Sequence of the second protein:
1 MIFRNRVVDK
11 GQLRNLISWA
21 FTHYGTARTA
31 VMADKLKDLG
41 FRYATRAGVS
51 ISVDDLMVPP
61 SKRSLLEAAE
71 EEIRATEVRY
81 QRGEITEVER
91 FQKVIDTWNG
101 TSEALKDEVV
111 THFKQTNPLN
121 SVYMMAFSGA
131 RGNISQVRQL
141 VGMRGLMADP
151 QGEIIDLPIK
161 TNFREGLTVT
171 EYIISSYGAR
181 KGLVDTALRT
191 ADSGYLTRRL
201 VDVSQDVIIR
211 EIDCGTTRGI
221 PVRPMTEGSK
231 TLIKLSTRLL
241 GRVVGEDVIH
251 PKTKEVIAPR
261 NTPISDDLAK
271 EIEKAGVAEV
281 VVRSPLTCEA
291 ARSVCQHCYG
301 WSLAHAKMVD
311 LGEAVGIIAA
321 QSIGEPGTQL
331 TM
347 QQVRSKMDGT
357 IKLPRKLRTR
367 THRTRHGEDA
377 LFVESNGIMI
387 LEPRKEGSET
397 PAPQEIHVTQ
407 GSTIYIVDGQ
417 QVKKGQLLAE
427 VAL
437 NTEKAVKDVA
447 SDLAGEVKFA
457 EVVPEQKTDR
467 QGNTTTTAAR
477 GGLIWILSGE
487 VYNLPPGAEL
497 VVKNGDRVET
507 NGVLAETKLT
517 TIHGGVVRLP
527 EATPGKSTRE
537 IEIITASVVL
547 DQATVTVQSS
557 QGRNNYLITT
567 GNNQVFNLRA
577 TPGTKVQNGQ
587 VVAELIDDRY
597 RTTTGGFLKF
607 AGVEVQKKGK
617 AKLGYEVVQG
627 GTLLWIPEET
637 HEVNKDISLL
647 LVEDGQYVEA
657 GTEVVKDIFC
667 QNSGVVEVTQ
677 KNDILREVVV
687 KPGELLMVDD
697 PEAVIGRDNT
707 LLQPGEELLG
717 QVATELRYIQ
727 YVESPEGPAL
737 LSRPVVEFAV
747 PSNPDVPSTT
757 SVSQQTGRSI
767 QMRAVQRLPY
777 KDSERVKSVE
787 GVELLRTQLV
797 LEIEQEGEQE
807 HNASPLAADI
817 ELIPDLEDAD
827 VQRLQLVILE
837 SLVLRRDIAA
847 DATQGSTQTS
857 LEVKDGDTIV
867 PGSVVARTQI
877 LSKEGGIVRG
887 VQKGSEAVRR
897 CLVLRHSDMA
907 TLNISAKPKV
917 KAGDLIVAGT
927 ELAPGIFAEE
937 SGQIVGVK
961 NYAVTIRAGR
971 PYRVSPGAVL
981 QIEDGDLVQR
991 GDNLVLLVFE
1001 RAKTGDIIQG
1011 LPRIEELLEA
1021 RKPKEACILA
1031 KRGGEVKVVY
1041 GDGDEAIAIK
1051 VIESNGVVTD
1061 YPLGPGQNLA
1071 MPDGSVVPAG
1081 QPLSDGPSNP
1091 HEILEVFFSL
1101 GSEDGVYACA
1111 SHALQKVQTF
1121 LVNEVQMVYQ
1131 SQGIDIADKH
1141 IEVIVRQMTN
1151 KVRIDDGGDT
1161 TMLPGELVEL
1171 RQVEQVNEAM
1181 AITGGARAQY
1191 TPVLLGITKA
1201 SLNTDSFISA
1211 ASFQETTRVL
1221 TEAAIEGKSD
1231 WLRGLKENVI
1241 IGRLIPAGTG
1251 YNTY

Residue-level contacts at the interface:
Residue Y172 in the second protein contacts residue I434 in the first protein (closest heavy-atom distance 3.0 Å).
Residue R131 in the second protein contacts residue L888 in the first protein (closest heavy-atom distance 3.3 Å).
Residue A47 in the second protein is in contact with residue D970 in the first protein (closest heavy-atom distance 3.0 Å).
Residue I173 in the second protein interacts with residue I535 in the first protein (closest heavy-atom distance 3.1 Å).
Residue R559 in the second protein interacts with residue K105 in the first protein (closest heavy-atom distance 2.8 Å).
Residue L167 in the second protein is in contact with residue E547 in the first protein (closest heavy-atom distance 3.0 Å).
Residue R180 in the second protein contacts residue I423 in the first protein (closest heavy-atom distance 3.0 Å).
Residue S50 in the second protein is in contact with residue M692 in the first protein (closest heavy-atom distance 3.0 Å).
Residue Y172 in the second protein contacts residue L546 in the first protein (closest heavy-atom distance 3.2 Å).
Residue V49 in the second protein is in contact with residue M692 in the first protein (closest heavy-atom distance 2.8 Å).
Residue R1243 in the second protein contacts residue Q1036 in the first protein (closest heavy-atom distance 2.8 Å).
Residue I173 in the second protein interacts with residue Y428 in the first protein (closest heavy-atom distance 2.6 Å).
Residue G166 in the second protein contacts residue E547 in the first protein (closest heavy-atom distance 3.3 Å).
Residue L157 in the second protein interacts with residue F517 in the first protein (closest heavy-atom distance 1.7 Å).
Residue A1247 in the second protein is in contact with residue A1031 in the first protein (closest heavy-atom distance 3.4 Å).
Residue L1235 in the second protein is in contact with residue E1027 in the first protein (closest heavy-atom distance 2.7 Å).
Residue R164 in the second protein is in contact with residue R930 in the first protein (closest heavy-atom distance 2.5 Å).
Residue S50 in the second protein interacts with residue Y691 in the first protein (closest heavy-atom distance 2.7 Å).
Residue L1244 in the second protein is in contact with residue A1032 in the first protein (closest heavy-atom distance 3.3 Å).
Residue I318 in the second protein interacts with residue A1028 in the first protein (closest heavy-atom distance 2.5 Å).
Residue E165 in the second protein is in contact with residue E927 in the first protein (closest heavy-atom distance 3.3 Å).
Residue R46 in the second protein interacts with residue D970 in the first protein (closest heavy-atom distance 2.5 Å).
Residue Q321 in the second protein interacts with residue W1024 in the first protein (closest heavy-atom distance 2.8 Å).
Residue F41 in the second protein interacts with residue G696 in the first protein (closest heavy-atom distance 3.3 Å).
Residue T45 in the second protein interacts with residue F969 in the first protein (closest heavy-atom distance 2.7 Å).
Residue D156 in the second protein interacts with residue F517 in the first protein (closest heavy-atom distance 2.9 Å).
Residue L140 in the second protein interacts with residue P891 in the first protein (closest heavy-atom distance 3.1 Å).
Residue L167 in the second protein contacts residue F920 in the first protein (closest heavy-atom distance 3.1 Å).
Residue T45 in the second protein contacts residue E695 in the first protein (closest heavy-atom distance 2.7 Å).
Residue G48 in the second protein contacts residue R971 in the first protein (closest heavy-atom distance 2.5 Å).
Residue L1244 in the second protein contacts residue Q1036 in the first protein (closest heavy-atom distance 2.8 Å).
Residue V49 in the second protein is in contact with residue R971 in the first protein (closest heavy-atom distance 2.3 Å).
Residue E165 in the second protein contacts residue D921 in the first protein (closest heavy-atom distance 2.9 Å).
Residue G166 in the second protein interacts with residue H548 in the first protein (closest heavy-atom distance 2.9 Å).
Residue R131 in the second protein contacts residue G889 in the first protein (closest heavy-atom distance 3.3 Å).
Residue I1241 in the second protein is in contact with residue F1071 in the first protein (closest heavy-atom distance 3.2 Å).
Residue T45 in the second protein contacts residue W694 in the first protein (closest heavy-atom distance 2.9 Å).
Residue R180 in the second protein contacts residue T436 in the first protein (closest heavy-atom distance 2.6 Å).
Residue I1241 in the second protein interacts with residue P1068 in the first protein (closest heavy-atom distance 2.8 Å).
Residue I155 in the second protein contacts residue F517 in the first protein (closest heavy-atom distance 3.4 Å).
Residue S176 in the second protein contacts residue P433 in the first protein (closest heavy-atom distance 3.2 Å).
Residue R42 in the second protein contacts residue R964 in the first protein (closest heavy-atom distance 3.0 Å).
Residue Q557 in the second protein interacts with residue T107 in the first protein (closest heavy-atom distance 3.4 Å).
Residue R164 in the second protein is in contact with residue H548 in the first protein (closest heavy-atom distance 3.4 Å).
Residue Q557 in the second protein interacts with residue E106 in the first protein (closest heavy-atom distance 3.0 Å).
Residue F41 in the second protein interacts with residue E695 in the first protein (closest heavy-atom distance 3.3 Å).
Residue R46 in the second protein contacts residue F969 in the first protein (closest heavy-atom distance 3.2 Å).
Residue Q139 in the second protein is in contact with residue M894 in the first protein (closest heavy-atom distance 2.5 Å).
Residue R131 in the second protein is in contact with residue S892 in the first protein (closest heavy-atom distance 2.9 Å).
Residue G1242 in the second protein contacts residue Q1036 in the first protein (closest heavy-atom distance 2.2 Å).
Residue Y172 in the second protein contacts residue A551 in the first protein (closest heavy-atom distance 3.1 Å).
Residue A179 in the second protein is in contact with residue N552 in the first protein (closest heavy-atom distance 3.0 Å).
Residue T45 in the second protein interacts with residue P693 in the first protein (closest heavy-atom distance 3.0 Å).
Residue R180 in the second protein interacts with residue P433 in the first protein (closest heavy-atom distance 3.1 Å).
Residue I51 in the second protein interacts with residue V899 in the first protein (closest heavy-atom distance 3.3 Å).
Residue S175 in the second protein contacts residue A551 in the first protein (closest heavy-atom distance 3.0 Å).
Residue R131 in the second protein interacts with residue N886 in the first protein (closest heavy-atom distance 3.4 Å).
Residue S50 in the second protein interacts with residue P887 in the first protein (closest heavy-atom distance 2.8 Å).
Residue Q557 in the second protein is in contact with residue K105 in the first protein (closest heavy-atom distance 2.3 Å).
Residue E165 in the second protein is in contact with residue H548 in the first protein (closest heavy-atom distance 2.2 Å).

The following describes two proteins that form a bound complex.

Sequence of the first protein:
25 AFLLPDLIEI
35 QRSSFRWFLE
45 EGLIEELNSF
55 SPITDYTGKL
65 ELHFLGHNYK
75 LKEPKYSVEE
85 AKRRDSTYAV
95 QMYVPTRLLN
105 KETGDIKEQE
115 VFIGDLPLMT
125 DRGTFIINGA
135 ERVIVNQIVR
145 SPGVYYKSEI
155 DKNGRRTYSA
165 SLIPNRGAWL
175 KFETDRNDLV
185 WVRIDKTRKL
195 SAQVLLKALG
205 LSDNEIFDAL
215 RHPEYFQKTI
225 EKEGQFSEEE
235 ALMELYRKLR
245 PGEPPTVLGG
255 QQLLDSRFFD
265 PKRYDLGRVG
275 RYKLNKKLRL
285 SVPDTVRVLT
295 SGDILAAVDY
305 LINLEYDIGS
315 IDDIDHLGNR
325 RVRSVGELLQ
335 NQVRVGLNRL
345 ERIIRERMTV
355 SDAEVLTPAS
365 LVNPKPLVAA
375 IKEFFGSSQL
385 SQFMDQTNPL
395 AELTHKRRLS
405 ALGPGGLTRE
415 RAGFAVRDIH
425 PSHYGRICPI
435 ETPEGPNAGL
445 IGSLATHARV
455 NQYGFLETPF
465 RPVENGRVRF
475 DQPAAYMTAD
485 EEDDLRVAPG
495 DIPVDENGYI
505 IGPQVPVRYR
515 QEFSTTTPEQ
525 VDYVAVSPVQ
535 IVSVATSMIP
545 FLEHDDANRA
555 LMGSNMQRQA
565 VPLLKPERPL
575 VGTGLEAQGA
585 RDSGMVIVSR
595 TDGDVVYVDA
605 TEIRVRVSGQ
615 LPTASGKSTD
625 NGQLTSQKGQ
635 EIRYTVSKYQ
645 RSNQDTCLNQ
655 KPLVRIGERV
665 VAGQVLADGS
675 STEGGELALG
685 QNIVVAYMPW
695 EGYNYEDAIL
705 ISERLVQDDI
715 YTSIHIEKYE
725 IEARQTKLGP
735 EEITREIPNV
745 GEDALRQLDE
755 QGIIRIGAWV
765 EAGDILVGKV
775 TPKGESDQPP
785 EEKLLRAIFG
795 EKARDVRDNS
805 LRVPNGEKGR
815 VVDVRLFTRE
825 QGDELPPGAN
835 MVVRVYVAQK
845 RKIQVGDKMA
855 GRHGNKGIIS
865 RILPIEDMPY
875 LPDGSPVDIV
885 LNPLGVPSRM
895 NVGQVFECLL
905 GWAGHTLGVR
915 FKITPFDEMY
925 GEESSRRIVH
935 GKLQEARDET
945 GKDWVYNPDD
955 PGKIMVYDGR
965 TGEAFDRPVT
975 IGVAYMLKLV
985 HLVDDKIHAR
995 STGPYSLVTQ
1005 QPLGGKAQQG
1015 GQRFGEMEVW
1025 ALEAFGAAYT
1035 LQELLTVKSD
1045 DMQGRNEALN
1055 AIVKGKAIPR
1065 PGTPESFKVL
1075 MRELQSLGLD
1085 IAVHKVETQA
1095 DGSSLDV